These two protein chains interact to form a complex.

Sequence of the first protein:
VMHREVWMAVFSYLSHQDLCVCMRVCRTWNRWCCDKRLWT

Contacts between the two chains:
Residue F83 in the second protein contacts residue H9 in the first protein (closest heavy-atom distance 3.6 Å).
Residue F83 in the second protein is in contact with residue V12 in the first protein (closest heavy-atom distance 4.4 Å).
Residue F83 in the second protein contacts residue E11 in the first protein (closest heavy-atom distance 3.7 Å).
Residue R16 in the second protein interacts with residue E11 in the first protein (closest heavy-atom distance 4.3 Å).
Residue L15 in the second protein interacts with residue A15 in the first protein (closest heavy-atom distance 4.7 Å).
Residue L15 in the second protein contacts residue E11 in the first protein (closest heavy-atom distance 3.5 Å).
Residue L15 in the second protein is in contact with residue V12 in the first protein (closest heavy-atom distance 4.0 Å).

Sequence of the second protein:
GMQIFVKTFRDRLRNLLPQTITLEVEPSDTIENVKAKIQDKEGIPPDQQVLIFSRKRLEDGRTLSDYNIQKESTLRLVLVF